Contacts between the two chains:
Residue K362 in the second protein is in contact with residue E398 in the first protein (closest heavy-atom distance 4.7 Å).
Residue G360 in the second protein is in contact with residue V408 in the first protein (closest heavy-atom distance 3.6 Å).
Residue R276 in the second protein interacts with residue E413 in the first protein (closest heavy-atom distance 3.0 Å).
Residue R276 in the second protein interacts with residue K412 in the first protein (closest heavy-atom distance 3.3 Å).
Residue K362 in the second protein is in contact with residue V405 in the first protein (closest heavy-atom distance 3.9 Å).
Residue R276 in the second protein interacts with residue E416 in the first protein (closest heavy-atom distance 4.3 Å).
Residue K362 in the second protein contacts residue E401 in the first protein (closest heavy-atom distance 4.3 Å).
Residue R276 in the second protein is in contact with residue R410 in the first protein (closest heavy-atom distance 4.8 Å).
Residue L361 in the second protein interacts with residue V405 in the first protein (closest heavy-atom distance 3.8 Å).
Residue G360 in the second protein is in contact with residue V405 in the first protein (closest heavy-atom distance 4.0 Å).
Residue R276 in the second protein interacts with residue V408 in the first protein (closest heavy-atom distance 5.0 Å).
Residue R276 in the second protein interacts with residue N409 in the first protein (closest heavy-atom distance 2.3 Å).
Residue Q279 in the second protein contacts residue N409 in the first protein (closest heavy-atom distance 2.6 Å).

The following describes two proteins that form a bound complex.

Sequence of the second protein:
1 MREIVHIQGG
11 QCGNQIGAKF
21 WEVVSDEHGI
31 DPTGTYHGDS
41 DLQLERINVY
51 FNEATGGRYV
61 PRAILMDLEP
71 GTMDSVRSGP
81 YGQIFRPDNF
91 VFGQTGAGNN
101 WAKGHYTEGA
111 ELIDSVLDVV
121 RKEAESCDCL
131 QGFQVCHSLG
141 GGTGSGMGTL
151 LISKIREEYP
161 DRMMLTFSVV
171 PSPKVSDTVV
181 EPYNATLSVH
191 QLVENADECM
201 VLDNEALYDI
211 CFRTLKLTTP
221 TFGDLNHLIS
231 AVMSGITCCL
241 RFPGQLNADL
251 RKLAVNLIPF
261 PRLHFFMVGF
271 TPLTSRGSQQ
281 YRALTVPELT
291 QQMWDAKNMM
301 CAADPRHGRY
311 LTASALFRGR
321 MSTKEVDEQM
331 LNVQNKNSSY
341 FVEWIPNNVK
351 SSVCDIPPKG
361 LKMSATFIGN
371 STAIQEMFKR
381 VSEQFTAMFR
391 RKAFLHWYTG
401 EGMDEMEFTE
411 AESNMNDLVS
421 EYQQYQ

Sequence of the first protein:
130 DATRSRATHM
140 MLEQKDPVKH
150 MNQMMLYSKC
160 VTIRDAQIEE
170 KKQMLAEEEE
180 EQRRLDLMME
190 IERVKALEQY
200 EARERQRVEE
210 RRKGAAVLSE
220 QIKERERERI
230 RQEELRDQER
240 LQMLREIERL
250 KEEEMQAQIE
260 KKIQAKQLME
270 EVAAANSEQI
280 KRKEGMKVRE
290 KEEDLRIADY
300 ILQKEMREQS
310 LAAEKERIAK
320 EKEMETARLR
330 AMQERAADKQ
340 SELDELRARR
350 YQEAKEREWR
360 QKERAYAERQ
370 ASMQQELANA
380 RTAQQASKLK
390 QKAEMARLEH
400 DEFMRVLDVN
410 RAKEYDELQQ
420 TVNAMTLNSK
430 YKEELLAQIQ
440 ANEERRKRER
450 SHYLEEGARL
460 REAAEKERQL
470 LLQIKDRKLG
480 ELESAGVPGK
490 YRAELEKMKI